These two protein chains interact to form a complex.

Sequence of the first protein:
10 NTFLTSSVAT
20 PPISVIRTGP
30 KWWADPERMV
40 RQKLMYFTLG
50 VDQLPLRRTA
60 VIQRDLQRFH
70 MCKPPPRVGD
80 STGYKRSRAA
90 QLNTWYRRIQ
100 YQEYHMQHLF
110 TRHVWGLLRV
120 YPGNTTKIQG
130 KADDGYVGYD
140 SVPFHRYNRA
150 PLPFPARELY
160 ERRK

Sequence of the second protein:
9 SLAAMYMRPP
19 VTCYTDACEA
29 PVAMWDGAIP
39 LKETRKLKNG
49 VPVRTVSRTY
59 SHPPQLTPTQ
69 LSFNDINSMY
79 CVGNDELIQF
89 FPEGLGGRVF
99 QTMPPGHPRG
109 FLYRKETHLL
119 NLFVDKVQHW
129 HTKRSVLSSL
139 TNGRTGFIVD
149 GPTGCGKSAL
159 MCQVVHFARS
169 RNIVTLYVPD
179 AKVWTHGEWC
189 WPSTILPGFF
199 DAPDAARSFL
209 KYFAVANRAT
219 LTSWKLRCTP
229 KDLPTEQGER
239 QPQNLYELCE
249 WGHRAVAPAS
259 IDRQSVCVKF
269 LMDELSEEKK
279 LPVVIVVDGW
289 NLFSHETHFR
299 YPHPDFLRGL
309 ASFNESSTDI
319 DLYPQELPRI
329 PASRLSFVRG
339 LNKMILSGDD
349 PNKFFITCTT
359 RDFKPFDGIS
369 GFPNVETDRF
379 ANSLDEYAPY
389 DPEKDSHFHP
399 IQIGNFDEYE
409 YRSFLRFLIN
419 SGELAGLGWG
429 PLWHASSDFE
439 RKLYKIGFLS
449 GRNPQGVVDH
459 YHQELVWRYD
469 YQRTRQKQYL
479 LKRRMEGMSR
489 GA

Contacts between the two chains:
Residue L463 in the second protein is in contact with residue M38 in the first protein (closest heavy-atom distance 4.5 Å).
Residue V464 in the second protein contacts residue V39 in the first protein (closest heavy-atom distance 3.7 Å).
Residue Y469 in the second protein interacts with residue R67 in the first protein (closest heavy-atom distance 3.3 Å).
Residue V373 in the second protein contacts residue F12 in the first protein (closest heavy-atom distance 4.0 Å).
Residue L425 in the second protein contacts residue V50 in the first protein (closest heavy-atom distance 3.5 Å).
Residue R466 in the second protein is in contact with residue P35 in the first protein (closest heavy-atom distance 3.5 Å).
Residue V464 in the second protein contacts residue P35 in the first protein (closest heavy-atom distance 3.4 Å).
Residue L463 in the second protein interacts with residue R56 in the first protein (closest heavy-atom distance 3.7 Å).
Residue L430 in the second protein interacts with residue R57 in the first protein (closest heavy-atom distance 3.8 Å).
Residue P429 in the second protein interacts with residue L53 in the first protein (closest heavy-atom distance 4.1 Å).
Residue H460 in the second protein contacts residue K42 in the first protein (closest heavy-atom distance 3.5 Å).
Residue A433 in the second protein is in contact with residue R63 in the first protein (closest heavy-atom distance 3.3 Å).
Residue P102 in the second protein is in contact with residue F46 in the first protein (closest heavy-atom distance 3.1 Å).
Residue W427 in the second protein contacts residue V60 in the first protein (closest heavy-atom distance 4.2 Å).
Residue P102 in the second protein is in contact with residue G49 in the first protein (closest heavy-atom distance 3.9 Å).
Residue R466 in the second protein is in contact with residue P29 in the first protein (closest heavy-atom distance 4.3 Å).
Residue E374 in the second protein contacts residue R40 in the first protein (closest heavy-atom distance 4.2 Å).
Residue T375 in the second protein is in contact with residue E36 in the first protein (closest heavy-atom distance 3.6 Å).
Residue D468 in the second protein interacts with residue R67 in the first protein (closest heavy-atom distance 3.5 Å).
Residue L425 in the second protein is in contact with residue D51 in the first protein (closest heavy-atom distance 3.8 Å).
Residue L430 in the second protein interacts with residue V60 in the first protein (closest heavy-atom distance 4.3 Å).
Residue Q99 in the second protein contacts residue F46 in the first protein (closest heavy-atom distance 3.6 Å).
Residue W427 in the second protein is in contact with residue R63 in the first protein (closest heavy-atom distance 3.9 Å).
Residue W427 in the second protein contacts residue R56 in the first protein (closest heavy-atom distance 3.2 Å).
Residue L430 in the second protein contacts residue R56 in the first protein (closest heavy-atom distance 3.9 Å).
Residue Y459 in the second protein is in contact with residue F46 in the first protein (closest heavy-atom distance 4.2 Å).
Residue Y467 in the second protein is in contact with residue Q66 in the first protein (closest heavy-atom distance 4.2 Å).
Residue P103 in the second protein contacts residue G49 in the first protein (closest heavy-atom distance 4.1 Å).
Residue W427 in the second protein contacts residue L53 in the first protein (closest heavy-atom distance 3.9 Å).
Residue E186 in the second protein contacts residue K163 in the first protein (closest heavy-atom distance 2.6 Å).
Residue Q461 in the second protein interacts with residue V39 in the first protein (closest heavy-atom distance 3.5 Å).
Residue L425 in the second protein is in contact with residue G49 in the first protein (closest heavy-atom distance 3.7 Å).
Residue P102 in the second protein is in contact with residue T47 in the first protein (closest heavy-atom distance 3.6 Å).
Residue R466 in the second protein is in contact with residue R67 in the first protein (closest heavy-atom distance 3.2 Å).
Residue T375 in the second protein interacts with residue R40 in the first protein (closest heavy-atom distance 4.3 Å).
Residue L425 in the second protein is in contact with residue R56 in the first protein (closest heavy-atom distance 3.8 Å).
Residue Y459 in the second protein contacts residue K42 in the first protein (closest heavy-atom distance 4.4 Å).
Residue L425 in the second protein interacts with residue Q52 in the first protein (closest heavy-atom distance 3.5 Å).
Residue P103 in the second protein is in contact with residue T47 in the first protein (closest heavy-atom distance 3.7 Å).
Residue L463 in the second protein is in contact with residue K42 in the first protein (closest heavy-atom distance 4.3 Å).
Residue E374 in the second protein interacts with residue F12 in the first protein (closest heavy-atom distance 4.0 Å).
Residue H460 in the second protein interacts with residue F46 in the first protein (closest heavy-atom distance 3.5 Å).
Residue L425 in the second protein is in contact with residue F46 in the first protein (closest heavy-atom distance 4.1 Å).
Residue V373 in the second protein contacts residue T11 in the first protein (closest heavy-atom distance 3.7 Å).
Residue V464 in the second protein contacts residue M38 in the first protein (closest heavy-atom distance 3.6 Å).
Residue W465 in the second protein interacts with residue R63 in the first protein (closest heavy-atom distance 4.2 Å).
Residue P103 in the second protein is in contact with residue L48 in the first protein (closest heavy-atom distance 3.6 Å).
Residue T472 in the second protein interacts with residue R67 in the first protein (closest heavy-atom distance 3.5 Å).
Residue A433 in the second protein is in contact with residue V60 in the first protein (closest heavy-atom distance 3.9 Å).
Residue H105 in the second protein interacts with residue F46 in the first protein (closest heavy-atom distance 4.2 Å).
Residue H460 in the second protein contacts residue V39 in the first protein (closest heavy-atom distance 4.4 Å).
Residue L463 in the second protein is in contact with residue A59 in the first protein (closest heavy-atom distance 3.7 Å).
Residue G426 in the second protein interacts with residue R56 in the first protein (closest heavy-atom distance 3.7 Å).
Residue M32 in the second protein is in contact with residue D51 in the first protein (closest heavy-atom distance 4.0 Å).
Residue L430 in the second protein contacts residue L53 in the first protein (closest heavy-atom distance 4.4 Å).
Residue L463 in the second protein interacts with residue L55 in the first protein (closest heavy-atom distance 4.2 Å).
Residue H460 in the second protein interacts with residue L43 in the first protein (closest heavy-atom distance 3.3 Å).
Residue R466 in the second protein contacts residue Q66 in the first protein (closest heavy-atom distance 3.9 Å).
Residue M32 in the second protein interacts with residue L53 in the first protein (closest heavy-atom distance 4.0 Å).
Residue G424 in the second protein interacts with residue D51 in the first protein (closest heavy-atom distance 3.0 Å).